Contacts between the two chains:
Residue A111 in protein 1 is in contact with residue L14 in protein 2 (closest heavy-atom distance 3.3 Å).
Residue R108 in protein 1 contacts residue R15 in protein 2 (closest heavy-atom distance 3.9 Å).
Residue R108 in protein 1 contacts residue D19 in protein 2 (closest heavy-atom distance 3.0 Å).
Residue I66 in protein 1 interacts with residue I21 in protein 2 (closest heavy-atom distance 3.9 Å).
Residue N67 in protein 1 is in contact with residue I21 in protein 2 (closest heavy-atom distance 4.3 Å).
Residue W106 in protein 1 interacts with residue M25 in protein 2 (closest heavy-atom distance 3.8 Å).
Residue I66 in protein 1 interacts with residue I17 in protein 2 (closest heavy-atom distance 3.4 Å).
Residue I95 in protein 1 is in contact with residue L14 in protein 2 (closest heavy-atom distance 3.5 Å).
Residue S98 in protein 1 is in contact with residue A11 in protein 2 (closest heavy-atom distance 3.7 Å).
Residue I95 in protein 1 is in contact with residue A11 in protein 2 (closest heavy-atom distance 3.4 Å).
Residue I66 in protein 1 contacts residue R24 in protein 2 (closest heavy-atom distance 4.0 Å).
Residue R69 in protein 1 is in contact with residue N20 in protein 2 (closest heavy-atom distance 3.6 Å).
Residue S102 in protein 1 interacts with residue R15 in protein 2 (closest heavy-atom distance 2.9 Å).
Residue L81 in protein 1 contacts residue I7 in protein 2 (closest heavy-atom distance 3.9 Å).
Residue F74 in protein 1 is in contact with residue L10 in protein 2 (closest heavy-atom distance 3.3 Å).
Residue M77 in protein 1 contacts residue L10 in protein 2 (closest heavy-atom distance 3.8 Å).
Residue D65 in protein 1 interacts with residue R24 in protein 2 (closest heavy-atom distance 2.9 Å).
Residue Y70 in protein 1 is in contact with residue I17 in protein 2 (closest heavy-atom distance 3.5 Å).
Residue I62 in protein 1 interacts with residue I21 in protein 2 (closest heavy-atom distance 4.1 Å).
Residue L81 in protein 1 contacts residue I6 in protein 2 (closest heavy-atom distance 3.9 Å).
Residue H80 in protein 1 interacts with residue I6 in protein 2 (closest heavy-atom distance 3.5 Å).
Residue I95 in protein 1 contacts residue I7 in protein 2 (closest heavy-atom distance 3.4 Å).
Residue E73 in protein 1 contacts residue Q13 in protein 2 (closest heavy-atom distance 3.2 Å).
Residue F74 in protein 1 interacts with residue I17 in protein 2 (closest heavy-atom distance 3.4 Å).
Residue N105 in protein 1 contacts residue D19 in protein 2 (closest heavy-atom distance 3.0 Å).
Residue Y91 in protein 1 contacts residue I7 in protein 2 (closest heavy-atom distance 3.7 Å).
Residue G63 in protein 1 contacts residue I21 in protein 2 (closest heavy-atom distance 4.1 Å).
Residue Y70 in protein 1 interacts with residue H16 in protein 2 (closest heavy-atom distance 4.3 Å).
Residue L81 in protein 1 interacts with residue L10 in protein 2 (closest heavy-atom distance 4.1 Å).
Residue A111 in protein 1 contacts residue G18 in protein 2 (closest heavy-atom distance 3.6 Å).
Residue I66 in protein 1 interacts with residue N20 in protein 2 (closest heavy-atom distance 3.5 Å).
Residue G107 in protein 1 is in contact with residue D22 in protein 2 (closest heavy-atom distance 3.0 Å).
Residue N105 in protein 1 interacts with residue G18 in protein 2 (closest heavy-atom distance 4.2 Å).
Residue K94 in protein 1 interacts with residue I7 in protein 2 (closest heavy-atom distance 3.8 Å).
Residue Y70 in protein 1 is in contact with residue Q13 in protein 2 (closest heavy-atom distance 3.4 Å).
Residue G107 in protein 1 is in contact with residue G18 in protein 2 (closest heavy-atom distance 3.2 Å).
Residue F74 in protein 1 interacts with residue L14 in protein 2 (closest heavy-atom distance 3.3 Å).
Residue G107 in protein 1 interacts with residue I21 in protein 2 (closest heavy-atom distance 4.0 Å).
Residue I95 in protein 1 contacts residue L10 in protein 2 (closest heavy-atom distance 3.5 Å).
Residue S98 in protein 1 is in contact with residue M12 in protein 2 (closest heavy-atom distance 3.3 Å).
Residue L99 in protein 1 is in contact with residue L14 in protein 2 (closest heavy-atom distance 3.5 Å).
Residue Y70 in protein 1 interacts with residue N20 in protein 2 (closest heavy-atom distance 3.8 Å).
Residue F74 in protein 1 is in contact with residue Q13 in protein 2 (closest heavy-atom distance 3.8 Å).
Residue M77 in protein 1 interacts with residue K9 in protein 2 (closest heavy-atom distance 3.9 Å).
Residue V110 in protein 1 is in contact with residue I21 in protein 2 (closest heavy-atom distance 4.0 Å).
Residue W106 in protein 1 is in contact with residue D22 in protein 2 (closest heavy-atom distance 3.3 Å).
Residue N163 in protein 1 is in contact with residue M25 in protein 2 (closest heavy-atom distance 4.0 Å).
Residue L99 in protein 1 interacts with residue A11 in protein 2 (closest heavy-atom distance 3.9 Å).
Residue V110 in protein 1 interacts with residue M25 in protein 2 (closest heavy-atom distance 3.5 Å).
Residue I62 in protein 1 contacts residue M25 in protein 2 (closest heavy-atom distance 3.5 Å).
Residue S98 in protein 1 contacts residue H8 in protein 2 (closest heavy-atom distance 3.8 Å).
Residue N105 in protein 1 interacts with residue D22 in protein 2 (closest heavy-atom distance 3.5 Å).
Residue S98 in protein 1 contacts residue R15 in protein 2 (closest heavy-atom distance 2.5 Å).
Residue G107 in protein 1 contacts residue M25 in protein 2 (closest heavy-atom distance 3.3 Å).
Residue F115 in protein 1 interacts with residue L14 in protein 2 (closest heavy-atom distance 3.8 Å).
Residue L99 in protein 1 contacts residue R15 in protein 2 (closest heavy-atom distance 3.2 Å).
Residue N67 in protein 1 is in contact with residue I17 in protein 2 (closest heavy-atom distance 3.7 Å).
Residue E101 in protein 1 contacts residue R15 in protein 2 (closest heavy-atom distance 3.7 Å).
Residue R108 in protein 1 interacts with residue G18 in protein 2 (closest heavy-atom distance 3.7 Å).
Residue M77 in protein 1 contacts residue I6 in protein 2 (closest heavy-atom distance 3.5 Å).

Sequence of protein 1:
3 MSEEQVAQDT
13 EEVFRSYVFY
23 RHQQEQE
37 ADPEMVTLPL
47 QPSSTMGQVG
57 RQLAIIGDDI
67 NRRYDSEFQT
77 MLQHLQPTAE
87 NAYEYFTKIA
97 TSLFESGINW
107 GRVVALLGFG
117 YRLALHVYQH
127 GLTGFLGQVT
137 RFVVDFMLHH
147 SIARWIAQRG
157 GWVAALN

These two protein chains interact to form a complex.

Sequence of protein 2:
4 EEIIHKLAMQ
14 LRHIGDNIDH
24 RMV